Sequence of the second protein:
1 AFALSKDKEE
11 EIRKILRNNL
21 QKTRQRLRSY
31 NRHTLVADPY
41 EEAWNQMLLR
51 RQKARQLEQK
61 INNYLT

Contacts between the two chains:
Residue E140 in the first protein is in contact with residue R28 in the second protein (closest heavy-atom distance 3.0 Å).
Residue E12 in the first protein is in contact with residue R51 in the second protein (closest heavy-atom distance 3.8 Å).
Residue Y139 in the first protein interacts with residue R28 in the second protein (closest heavy-atom distance 4.1 Å).
Residue E12 in the first protein interacts with residue M47 in the second protein (closest heavy-atom distance 3.7 Å).
Residue A16 in the first protein interacts with residue W44 in the second protein (closest heavy-atom distance 3.9 Å).
Residue A16 in the first protein interacts with residue A43 in the second protein (closest heavy-atom distance 4.3 Å).
Residue F20 in the first protein is in contact with residue A43 in the second protein (closest heavy-atom distance 3.4 Å).
Residue E140 in the first protein is in contact with residue R32 in the second protein (closest heavy-atom distance 3.6 Å).
Residue M77 in the first protein interacts with residue W44 in the second protein (closest heavy-atom distance 4.7 Å).
Residue Q144 in the first protein contacts residue Q25 in the second protein (closest heavy-atom distance 3.6 Å).
Residue R127 in the first protein contacts residue K14 in the second protein (closest heavy-atom distance 3.3 Å).
Residue M52 in the first protein interacts with residue P39 in the second protein (closest heavy-atom distance 4.3 Å).
Residue E140 in the first protein interacts with residue Q25 in the second protein (closest heavy-atom distance 3.8 Å).
Residue M73 in the first protein contacts residue Y40 in the second protein (closest heavy-atom distance 4.0 Å).
Residue K76 in the first protein interacts with residue Y40 in the second protein (closest heavy-atom distance 4.3 Å).
Residue L40 in the first protein is in contact with residue P39 in the second protein (closest heavy-atom distance 4.4 Å).
Residue L19 in the first protein interacts with residue A43 in the second protein (closest heavy-atom distance 4.2 Å).
Residue F20 in the first protein contacts residue P39 in the second protein (closest heavy-atom distance 3.3 Å).
Residue M72 in the first protein contacts residue Y40 in the second protein (closest heavy-atom distance 3.2 Å).
Residue F13 in the first protein is in contact with residue W44 in the second protein (closest heavy-atom distance 3.3 Å).
Residue E83 in the first protein contacts residue R28 in the second protein (closest heavy-atom distance 3.0 Å).
Residue E15 in the first protein interacts with residue R51 in the second protein (closest heavy-atom distance 3.1 Å).
Residue F20 in the first protein is in contact with residue Y40 in the second protein (closest heavy-atom distance 3.7 Å).
Residue D130 in the first protein is in contact with residue Q21 in the second protein (closest heavy-atom distance 4.5 Å).
Residue I131 in the first protein interacts with residue Q25 in the second protein (closest heavy-atom distance 3.8 Å).
Residue L40 in the first protein contacts residue E42 in the second protein (closest heavy-atom distance 4.1 Å).
Residue E12 in the first protein contacts residue L48 in the second protein (closest heavy-atom distance 4.3 Å).
Residue Q42 in the first protein contacts residue V36 in the second protein (closest heavy-atom distance 3.2 Å).
Residue Q42 in the first protein contacts residue A37 in the second protein (closest heavy-atom distance 3.3 Å).
Residue L40 in the first protein interacts with residue A37 in the second protein (closest heavy-atom distance 3.8 Å).
Residue E128 in the first protein interacts with residue R13 in the second protein (closest heavy-atom distance 2.5 Å).
Residue Q42 in the first protein interacts with residue L35 in the second protein (closest heavy-atom distance 3.9 Å).
Residue Q144 in the first protein contacts residue R24 in the second protein (closest heavy-atom distance 3.7 Å).
Residue M37 in the first protein interacts with residue P39 in the second protein (closest heavy-atom distance 4.0 Å).
Residue E128 in the first protein interacts with residue R17 in the second protein (closest heavy-atom distance 3.1 Å).
Residue L33 in the first protein is in contact with residue Y40 in the second protein (closest heavy-atom distance 4.2 Å).
Residue L33 in the first protein is in contact with residue P39 in the second protein (closest heavy-atom distance 4.2 Å).
Residue I131 in the first protein is in contact with residue Q21 in the second protein (closest heavy-atom distance 3.6 Å).
Residue R127 in the first protein is in contact with residue R13 in the second protein (closest heavy-atom distance 3.9 Å).
Residue M73 in the first protein interacts with residue W44 in the second protein (closest heavy-atom distance 3.4 Å).
Residue D130 in the first protein contacts residue N18 in the second protein (closest heavy-atom distance 4.3 Å).
Residue I131 in the first protein is in contact with residue N18 in the second protein (closest heavy-atom distance 3.0 Å).
Residue Q144 in the first protein contacts residue Q21 in the second protein (closest heavy-atom distance 3.0 Å).
Residue E12 in the first protein interacts with residue W44 in the second protein (closest heavy-atom distance 4.0 Å).
Residue A129 in the first protein interacts with residue Q21 in the second protein (closest heavy-atom distance 4.1 Å).
Residue E15 in the first protein is in contact with residue R50 in the second protein (closest heavy-atom distance 2.6 Å).
Residue E128 in the first protein is in contact with residue Q21 in the second protein (closest heavy-atom distance 3.5 Å).
Residue M52 in the first protein contacts residue Y40 in the second protein (closest heavy-atom distance 4.3 Å).
Residue A16 in the first protein contacts residue M47 in the second protein (closest heavy-atom distance 4.1 Å).
Residue F69 in the first protein is in contact with residue Y40 in the second protein (closest heavy-atom distance 4.3 Å).
Residue V143 in the first protein is in contact with residue R28 in the second protein (closest heavy-atom distance 3.6 Å).
Residue L19 in the first protein contacts residue Q46 in the second protein (closest heavy-atom distance 3.2 Å).
Residue E8 in the first protein is in contact with residue R51 in the second protein (closest heavy-atom distance 4.3 Å).
Residue E15 in the first protein is in contact with residue M47 in the second protein (closest heavy-atom distance 3.4 Å).
Residue A11 in the first protein interacts with residue R51 in the second protein (closest heavy-atom distance 3.4 Å).
Residue I64 in the first protein contacts residue Y40 in the second protein (closest heavy-atom distance 4.1 Å).
Residue V56 in the first protein contacts residue Y40 in the second protein (closest heavy-atom distance 3.8 Å).
Residue K76 in the first protein contacts residue D38 in the second protein (closest heavy-atom distance 3.7 Å).
Residue V36 in the first protein interacts with residue P39 in the second protein (closest heavy-atom distance 3.8 Å).
Residue I131 in the first protein interacts with residue K22 in the second protein (closest heavy-atom distance 3.5 Å).

This data describes a binding interaction between two proteins.

Sequence of the first protein:
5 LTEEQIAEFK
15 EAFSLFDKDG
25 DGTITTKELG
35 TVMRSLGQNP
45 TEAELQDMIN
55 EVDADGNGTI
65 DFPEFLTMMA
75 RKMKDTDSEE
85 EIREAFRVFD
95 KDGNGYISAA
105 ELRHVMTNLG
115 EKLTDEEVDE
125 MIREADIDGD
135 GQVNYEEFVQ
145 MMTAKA